Sequence of the first protein:
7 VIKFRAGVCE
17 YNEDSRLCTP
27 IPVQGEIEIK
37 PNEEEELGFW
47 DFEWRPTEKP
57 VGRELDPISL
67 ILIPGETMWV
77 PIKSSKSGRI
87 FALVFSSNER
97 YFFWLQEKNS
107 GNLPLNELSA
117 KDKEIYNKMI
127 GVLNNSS

Sequence of the second protein:
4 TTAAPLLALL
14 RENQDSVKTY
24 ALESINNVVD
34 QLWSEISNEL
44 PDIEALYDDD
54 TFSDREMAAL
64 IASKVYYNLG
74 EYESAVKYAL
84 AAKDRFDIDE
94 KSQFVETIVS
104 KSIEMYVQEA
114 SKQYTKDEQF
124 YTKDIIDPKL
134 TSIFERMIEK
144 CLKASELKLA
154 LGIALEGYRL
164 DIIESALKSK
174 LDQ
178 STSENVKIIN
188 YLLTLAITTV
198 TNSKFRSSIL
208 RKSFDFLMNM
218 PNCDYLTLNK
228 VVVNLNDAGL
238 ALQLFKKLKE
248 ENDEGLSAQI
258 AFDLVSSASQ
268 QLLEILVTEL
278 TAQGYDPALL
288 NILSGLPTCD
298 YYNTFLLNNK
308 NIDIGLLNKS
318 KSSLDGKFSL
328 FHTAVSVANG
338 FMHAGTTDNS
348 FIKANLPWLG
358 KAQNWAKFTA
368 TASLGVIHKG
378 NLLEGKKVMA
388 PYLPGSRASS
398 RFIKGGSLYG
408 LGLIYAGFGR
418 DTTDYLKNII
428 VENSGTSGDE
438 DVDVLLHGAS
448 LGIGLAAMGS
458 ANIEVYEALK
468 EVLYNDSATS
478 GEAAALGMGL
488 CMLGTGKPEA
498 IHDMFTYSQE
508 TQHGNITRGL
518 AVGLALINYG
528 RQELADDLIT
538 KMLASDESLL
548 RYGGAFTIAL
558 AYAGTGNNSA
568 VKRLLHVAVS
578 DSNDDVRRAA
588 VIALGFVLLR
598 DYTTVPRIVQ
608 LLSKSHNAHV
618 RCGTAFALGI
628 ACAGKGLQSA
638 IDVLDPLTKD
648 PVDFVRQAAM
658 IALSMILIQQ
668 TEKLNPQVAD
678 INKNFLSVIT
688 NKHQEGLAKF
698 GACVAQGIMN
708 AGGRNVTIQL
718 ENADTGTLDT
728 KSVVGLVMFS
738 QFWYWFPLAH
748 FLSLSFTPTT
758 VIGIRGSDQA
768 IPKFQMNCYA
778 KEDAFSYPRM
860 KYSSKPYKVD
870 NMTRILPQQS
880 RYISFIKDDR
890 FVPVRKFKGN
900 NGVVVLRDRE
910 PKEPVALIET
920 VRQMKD

Residue-level contacts at the interface:
Residue M923 in the second protein interacts with residue E54 in the first protein (closest heavy-atom distance 4.5 Å).
Residue M923 in the second protein interacts with residue T53 in the first protein (closest heavy-atom distance 3.5 Å).
Residue Q922 in the second protein contacts residue E54 in the first protein (closest heavy-atom distance 4.8 Å).
Residue K924 in the second protein interacts with residue T53 in the first protein (closest heavy-atom distance 4.5 Å).

This data describes a binding interaction between two proteins.